Residue-level contacts at the interface:
Residue I137 in the second protein interacts with residue E66 in the first protein (closest heavy-atom distance 4.1 Å).
Residue I15 in the second protein is in contact with residue P67 in the first protein (closest heavy-atom distance 3.6 Å).
Residue L133 in the second protein interacts with residue D64 in the first protein (closest heavy-atom distance 3.0 Å).
Residue P17 in the second protein contacts residue Y76 in the first protein (closest heavy-atom distance 3.4 Å).
Residue G131 in the second protein is in contact with residue E66 in the first protein (closest heavy-atom distance 3.4 Å).
Residue L133 in the second protein is in contact with residue Y7 in the first protein (closest heavy-atom distance 4.3 Å).
Residue L10 in the second protein interacts with residue H70 in the first protein (closest heavy-atom distance 3.1 Å).
Residue F37 in the second protein interacts with residue N115 in the first protein (closest heavy-atom distance 4.0 Å).
Residue L133 in the second protein interacts with residue T62 in the first protein (closest heavy-atom distance 3.4 Å).
Residue P17 in the second protein is in contact with residue E66 in the first protein (closest heavy-atom distance 4.2 Å).
Residue I40 in the second protein interacts with residue H70 in the first protein (closest heavy-atom distance 3.5 Å).
Residue N106 in the second protein is in contact with residue K107 in the first protein (closest heavy-atom distance 3.0 Å).
Residue I128 in the second protein interacts with residue F118 in the first protein (closest heavy-atom distance 4.0 Å).
Residue G141 in the second protein contacts residue S6 in the first protein (closest heavy-atom distance 3.6 Å).
Residue V14 in the second protein contacts residue H70 in the first protein (closest heavy-atom distance 3.8 Å).
Residue N39 in the second protein interacts with residue N115 in the first protein (closest heavy-atom distance 3.3 Å).
Residue W19 in the second protein is in contact with residue E66 in the first protein (closest heavy-atom distance 4.1 Å).
Residue L133 in the second protein contacts residue F77 in the first protein (closest heavy-atom distance 4.4 Å).
Residue P17 in the second protein interacts with residue P67 in the first protein (closest heavy-atom distance 3.3 Å).
Residue D136 in the second protein is in contact with residue H5 in the first protein (closest heavy-atom distance 3.0 Å).
Residue G134 in the second protein contacts residue D64 in the first protein (closest heavy-atom distance 3.4 Å).
Residue I15 in the second protein interacts with residue G69 in the first protein (closest heavy-atom distance 3.6 Å).
Residue L133 in the second protein is in contact with residue Q78 in the first protein (closest heavy-atom distance 3.9 Å).
Residue P41 in the second protein interacts with residue F118 in the first protein (closest heavy-atom distance 4.3 Å).
Residue P142 in the second protein is in contact with residue S6 in the first protein (closest heavy-atom distance 3.4 Å).
Residue P132 in the second protein contacts residue I63 in the first protein (closest heavy-atom distance 3.4 Å).
Residue I137 in the second protein interacts with residue D64 in the first protein (closest heavy-atom distance 3.9 Å).
Residue S140 in the second protein is in contact with residue H5 in the first protein (closest heavy-atom distance 2.9 Å).
Residue I15 in the second protein is in contact with residue A68 in the first protein (closest heavy-atom distance 3.9 Å).
Residue F42 in the second protein interacts with residue H70 in the first protein (closest heavy-atom distance 3.1 Å).
Residue Q109 in the second protein interacts with residue H70 in the first protein (closest heavy-atom distance 3.2 Å).
Residue P17 in the second protein contacts residue A68 in the first protein (closest heavy-atom distance 4.1 Å).
Residue P41 in the second protein is in contact with residue I114 in the first protein (closest heavy-atom distance 3.7 Å).
Residue Q109 in the second protein is in contact with residue S71 in the first protein (closest heavy-atom distance 3.5 Å).
Residue E108 in the second protein is in contact with residue K111 in the first protein (closest heavy-atom distance 3.0 Å).
Residue S139 in the second protein interacts with residue K4 in the first protein (closest heavy-atom distance 3.9 Å).
Residue P41 in the second protein interacts with residue H70 in the first protein (closest heavy-atom distance 2.7 Å).
Residue I137 in the second protein contacts residue Y7 in the first protein (closest heavy-atom distance 4.0 Å).
Residue I128 in the second protein interacts with residue A117 in the first protein (closest heavy-atom distance 3.8 Å).
Residue P41 in the second protein is in contact with residue P67 in the first protein (closest heavy-atom distance 4.1 Å).
Residue D136 in the second protein is in contact with residue Y7 in the first protein (closest heavy-atom distance 2.8 Å).
Residue D12 in the second protein interacts with residue H70 in the first protein (closest heavy-atom distance 2.6 Å).
Residue K11 in the second protein contacts residue H70 in the first protein (closest heavy-atom distance 2.9 Å).
Residue T21 in the second protein interacts with residue P67 in the first protein (closest heavy-atom distance 3.9 Å).
Residue I137 in the second protein contacts residue Y76 in the first protein (closest heavy-atom distance 3.5 Å).
Residue P41 in the second protein interacts with residue G69 in the first protein (closest heavy-atom distance 3.4 Å).
Residue G141 in the second protein interacts with residue H5 in the first protein (closest heavy-atom distance 3.1 Å).
Residue S140 in the second protein interacts with residue S6 in the first protein (closest heavy-atom distance 3.7 Å).
Residue E108 in the second protein interacts with residue E108 in the first protein (closest heavy-atom distance 2.6 Å).
Residue D12 in the second protein contacts residue G69 in the first protein (closest heavy-atom distance 3.3 Å).
Residue G131 in the second protein contacts residue D64 in the first protein (closest heavy-atom distance 2.9 Å).
Residue P132 in the second protein is in contact with residue D64 in the first protein (closest heavy-atom distance 3.2 Å).
Residue S140 in the second protein contacts residue Y7 in the first protein (closest heavy-atom distance 2.9 Å).
Residue N39 in the second protein is in contact with residue I114 in the first protein (closest heavy-atom distance 3.4 Å).
Residue L103 in the second protein interacts with residue H70 in the first protein (closest heavy-atom distance 4.3 Å).
Residue G18 in the second protein interacts with residue E66 in the first protein (closest heavy-atom distance 3.2 Å).
Residue H112 in the second protein is in contact with residue K111 in the first protein (closest heavy-atom distance 2.9 Å).
Residue N106 in the second protein contacts residue S71 in the first protein (closest heavy-atom distance 3.0 Å).
Residue L133 in the second protein is in contact with residue Y76 in the first protein (closest heavy-atom distance 3.8 Å).
Residue I15 in the second protein contacts residue H70 in the first protein (closest heavy-atom distance 4.2 Å).

Sequence of the first protein:
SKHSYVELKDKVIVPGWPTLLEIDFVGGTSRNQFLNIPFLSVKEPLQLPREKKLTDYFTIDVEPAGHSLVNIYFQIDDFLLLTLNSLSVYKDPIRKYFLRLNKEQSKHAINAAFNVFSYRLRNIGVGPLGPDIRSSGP

This data describes a binding interaction between two proteins.

Sequence of the second protein:
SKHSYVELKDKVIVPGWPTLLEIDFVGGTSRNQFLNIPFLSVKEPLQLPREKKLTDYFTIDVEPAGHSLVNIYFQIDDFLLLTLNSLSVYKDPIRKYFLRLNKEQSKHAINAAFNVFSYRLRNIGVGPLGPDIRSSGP